The following describes two proteins that form a bound complex.

Sequence of the second protein:
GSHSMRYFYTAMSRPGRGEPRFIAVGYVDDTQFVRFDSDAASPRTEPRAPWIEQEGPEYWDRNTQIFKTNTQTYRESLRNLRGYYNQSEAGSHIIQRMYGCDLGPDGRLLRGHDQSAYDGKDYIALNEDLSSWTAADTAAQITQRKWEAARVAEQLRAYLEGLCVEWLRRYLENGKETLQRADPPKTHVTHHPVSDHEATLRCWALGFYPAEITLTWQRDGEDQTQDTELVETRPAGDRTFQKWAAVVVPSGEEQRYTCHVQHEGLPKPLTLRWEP

Sequence of the first protein:
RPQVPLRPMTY

Interface contacts:
Residue N63 in the second protein interacts with residue P2 in the first protein (closest heavy-atom distance 3.0 Å).
Residue N80 in the second protein interacts with residue T10 in the first protein (closest heavy-atom distance 3.6 Å).
Residue I124 in the second protein contacts residue Y11 in the first protein (closest heavy-atom distance 4.9 Å).
Residue Q155 in the second protein interacts with residue L6 in the first protein (closest heavy-atom distance 2.9 Å).
Residue A150 in the second protein is in contact with residue L6 in the first protein (closest heavy-atom distance 3.4 Å).
Residue W147 in the second protein is in contact with residue T10 in the first protein (closest heavy-atom distance 3.2 Å).
Residue K146 in the second protein is in contact with residue Y11 in the first protein (closest heavy-atom distance 3.2 Å).
Residue Y159 in the second protein contacts residue R1 in the first protein (closest heavy-atom distance 2.6 Å).
Residue Q96 in the second protein interacts with residue Y11 in the first protein (closest heavy-atom distance 4.6 Å).
Residue T73 in the second protein interacts with residue T10 in the first protein (closest heavy-atom distance 3.6 Å).
Residue I66 in the second protein contacts residue Q3 in the first protein (closest heavy-atom distance 3.7 Å).
Residue S77 in the second protein interacts with residue T10 in the first protein (closest heavy-atom distance 3.4 Å).
Residue M5 in the second protein is in contact with residue R1 in the first protein (closest heavy-atom distance 3.9 Å).
Residue K146 in the second protein contacts residue M9 in the first protein (closest heavy-atom distance 4.1 Å).
Residue S77 in the second protein interacts with residue M9 in the first protein (closest heavy-atom distance 4.9 Å).
Residue I66 in the second protein contacts residue P2 in the first protein (closest heavy-atom distance 4.1 Å).
Residue F67 in the second protein is in contact with residue P2 in the first protein (closest heavy-atom distance 3.8 Å).
Residue Y9 in the second protein contacts residue Q3 in the first protein (closest heavy-atom distance 4.3 Å).
Residue T73 in the second protein contacts residue M9 in the first protein (closest heavy-atom distance 3.9 Å).
Residue Y171 in the second protein contacts residue R1 in the first protein (closest heavy-atom distance 2.8 Å).
Residue N70 in the second protein is in contact with residue Q3 in the first protein (closest heavy-atom distance 4.8 Å).
Residue N63 in the second protein contacts residue R1 in the first protein (closest heavy-atom distance 3.9 Å).
Residue Y159 in the second protein is in contact with residue Q3 in the first protein (closest heavy-atom distance 3.6 Å).
Residue I66 in the second protein interacts with residue V4 in the first protein (closest heavy-atom distance 3.6 Å).
Residue Y9 in the second protein is in contact with residue P2 in the first protein (closest heavy-atom distance 3.9 Å).
Residue N80 in the second protein interacts with residue Y11 in the first protein (closest heavy-atom distance 2.9 Å).
Residue L156 in the second protein is in contact with residue Q3 in the first protein (closest heavy-atom distance 3.3 Å).
Residue T73 in the second protein is in contact with residue P8 in the first protein (closest heavy-atom distance 4.2 Å).
Residue R62 in the second protein is in contact with residue R1 in the first protein (closest heavy-atom distance 2.8 Å).
Residue Y74 in the second protein interacts with residue Y11 in the first protein (closest heavy-atom distance 3.5 Å).
Residue Y123 in the second protein contacts residue Y11 in the first protein (closest heavy-atom distance 4.0 Å).
Residue R97 in the second protein is in contact with residue Y11 in the first protein (closest heavy-atom distance 3.5 Å).
Residue Q155 in the second protein is in contact with residue Q3 in the first protein (closest heavy-atom distance 4.0 Å).
Residue I95 in the second protein interacts with residue Y11 in the first protein (closest heavy-atom distance 4.0 Å).
Residue Y7 in the second protein interacts with residue P2 in the first protein (closest heavy-atom distance 3.3 Å).
Residue W167 in the second protein is in contact with residue R1 in the first protein (closest heavy-atom distance 3.3 Å).
Residue Y59 in the second protein interacts with residue R1 in the first protein (closest heavy-atom distance 4.2 Å).
Residue Y159 in the second protein contacts residue P2 in the first protein (closest heavy-atom distance 3.7 Å).
Residue Y99 in the second protein contacts residue Q3 in the first protein (closest heavy-atom distance 2.9 Å).
Residue T69 in the second protein interacts with residue P8 in the first protein (closest heavy-atom distance 4.5 Å).
Residue L81 in the second protein contacts residue Y11 in the first protein (closest heavy-atom distance 3.5 Å).
Residue Y84 in the second protein contacts residue Y11 in the first protein (closest heavy-atom distance 3.0 Å).
Residue W147 in the second protein contacts residue Y11 in the first protein (closest heavy-atom distance 3.6 Å).
Residue Y99 in the second protein interacts with residue P2 in the first protein (closest heavy-atom distance 3.5 Å).
Residue T69 in the second protein contacts residue P5 in the first protein (closest heavy-atom distance 4.3 Å).
Residue Y7 in the second protein contacts residue R1 in the first protein (closest heavy-atom distance 2.8 Å).
Residue I66 in the second protein is in contact with residue P5 in the first protein (closest heavy-atom distance 4.0 Å).
Residue W147 in the second protein contacts residue M9 in the first protein (closest heavy-atom distance 3.4 Å).
Residue S116 in the second protein is in contact with residue Y11 in the first protein (closest heavy-atom distance 2.5 Å).
Residue V152 in the second protein is in contact with residue M9 in the first protein (closest heavy-atom distance 3.6 Å).
Residue F33 in the second protein is in contact with residue R1 in the first protein (closest heavy-atom distance 4.7 Å).
Residue I66 in the second protein interacts with residue R1 in the first protein (closest heavy-atom distance 3.1 Å).
Residue E76 in the second protein interacts with residue T10 in the first protein (closest heavy-atom distance 3.0 Å).
Residue I142 in the second protein contacts residue Y11 in the first protein (closest heavy-atom distance 4.8 Å).
Residue A150 in the second protein contacts residue M9 in the first protein (closest heavy-atom distance 3.9 Å).
Residue N70 in the second protein contacts residue P5 in the first protein (closest heavy-atom distance 3.0 Å).
Residue T143 in the second protein is in contact with residue Y11 in the first protein (closest heavy-atom distance 2.7 Å).
Residue S77 in the second protein contacts residue Y11 in the first protein (closest heavy-atom distance 2.8 Å).
Residue K146 in the second protein interacts with residue T10 in the first protein (closest heavy-atom distance 3.8 Å).